The following describes two proteins that form a bound complex.

Sequence of protein 2:
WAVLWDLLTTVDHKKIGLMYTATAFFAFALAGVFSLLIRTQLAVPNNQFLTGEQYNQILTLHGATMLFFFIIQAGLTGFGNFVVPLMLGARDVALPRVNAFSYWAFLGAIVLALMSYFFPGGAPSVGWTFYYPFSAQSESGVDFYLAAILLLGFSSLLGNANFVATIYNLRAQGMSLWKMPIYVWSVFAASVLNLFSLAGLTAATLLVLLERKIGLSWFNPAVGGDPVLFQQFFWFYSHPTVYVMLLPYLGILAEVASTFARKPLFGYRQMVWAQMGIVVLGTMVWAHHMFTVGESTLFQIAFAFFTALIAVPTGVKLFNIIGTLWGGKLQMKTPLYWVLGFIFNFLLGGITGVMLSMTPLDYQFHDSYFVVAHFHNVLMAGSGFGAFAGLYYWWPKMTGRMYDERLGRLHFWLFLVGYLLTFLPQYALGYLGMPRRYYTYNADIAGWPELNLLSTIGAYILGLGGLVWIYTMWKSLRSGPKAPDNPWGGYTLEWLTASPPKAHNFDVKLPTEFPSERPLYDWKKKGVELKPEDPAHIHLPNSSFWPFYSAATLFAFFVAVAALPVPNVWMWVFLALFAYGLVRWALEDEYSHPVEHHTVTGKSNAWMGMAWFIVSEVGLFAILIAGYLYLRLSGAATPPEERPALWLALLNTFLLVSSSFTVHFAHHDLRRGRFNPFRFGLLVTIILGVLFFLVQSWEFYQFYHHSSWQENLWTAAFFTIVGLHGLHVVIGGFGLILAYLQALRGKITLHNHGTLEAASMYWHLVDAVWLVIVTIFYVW

Sequence of protein 1:
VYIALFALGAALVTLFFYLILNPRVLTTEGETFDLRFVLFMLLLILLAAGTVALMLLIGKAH

Residue-level contacts at the interface:
Residue I634 in protein 2 interacts with residue V53 in protein 1 (closest heavy-atom distance 3.7 Å).
Residue K614 in protein 2 contacts residue L27 in protein 1 (closest heavy-atom distance 2.6 Å).
Residue A637 in protein 2 contacts residue L57 in protein 1 (closest heavy-atom distance 3.9 Å).
Residue S307 in protein 2 interacts with residue I59 in protein 1 (closest heavy-atom distance 2.9 Å).
Residue Y641 in protein 2 contacts residue K61 in protein 1 (closest heavy-atom distance 3.2 Å).
Residue A637 in protein 2 interacts with residue A54 in protein 1 (closest heavy-atom distance 3.8 Å).
Residue W618 in protein 2 is in contact with residue L27 in protein 1 (closest heavy-atom distance 3.5 Å).
Residue Y179 in protein 2 is in contact with residue N23 in protein 1 (closest heavy-atom distance 3.8 Å).
Residue F314 in protein 2 contacts residue M56 in protein 1 (closest heavy-atom distance 3.3 Å).
Residue Y179 in protein 2 is in contact with residue P24 in protein 1 (closest heavy-atom distance 3.4 Å).
Residue H675 in protein 2 interacts with residue E32 in protein 1 (closest heavy-atom distance 3.5 Å).
Residue A779 in protein 2 interacts with residue V39 in protein 1 (closest heavy-atom distance 3.7 Å).
Residue L640 in protein 2 interacts with residue A54 in protein 1 (closest heavy-atom distance 4.0 Å).
Residue F247 in protein 2 is in contact with residue V53 in protein 1 (closest heavy-atom distance 3.9 Å).
Residue V629 in protein 2 is in contact with residue M42 in protein 1 (closest heavy-atom distance 3.7 Å).
Residue S307 in protein 2 is in contact with residue A62 in protein 1 (closest heavy-atom distance 3.5 Å).
Residue E306 in protein 2 interacts with residue H63 in protein 1 (closest heavy-atom distance 3.7 Å).
Residue V626 in protein 2 contacts residue L22 in protein 1 (closest heavy-atom distance 3.7 Å).
Residue Q243 in protein 2 interacts with residue L57 in protein 1 (closest heavy-atom distance 3.3 Å).
Residue S307 in protein 2 contacts residue G60 in protein 1 (closest heavy-atom distance 2.9 Å).
Residue L309 in protein 2 contacts residue I59 in protein 1 (closest heavy-atom distance 3.9 Å).
Residue F310 in protein 2 interacts with residue M56 in protein 1 (closest heavy-atom distance 3.3 Å).
Residue R682 in protein 2 interacts with residue E32 in protein 1 (closest heavy-atom distance 3.2 Å).
Residue F310 in protein 2 is in contact with residue G60 in protein 1 (closest heavy-atom distance 3.3 Å).
Residue E306 in protein 2 contacts residue K61 in protein 1 (closest heavy-atom distance 2.8 Å).
Residue Y179 in protein 2 contacts residue L22 in protein 1 (closest heavy-atom distance 2.9 Å).
Residue I636 in protein 2 is in contact with residue A50 in protein 1 (closest heavy-atom distance 3.9 Å).
Residue A637 in protein 2 contacts residue A50 in protein 1 (closest heavy-atom distance 3.4 Å).
Residue T612 in protein 2 contacts residue T28 in protein 1 (closest heavy-atom distance 3.3 Å).
Residue M619 in protein 2 is in contact with residue L27 in protein 1 (closest heavy-atom distance 3.7 Å).
Residue F317 in protein 2 interacts with residue I4 in protein 1 (closest heavy-atom distance 3.8 Å).
Residue Y641 in protein 2 is in contact with residue L58 in protein 1 (closest heavy-atom distance 3.8 Å).
Residue Y641 in protein 2 is in contact with residue L57 in protein 1 (closest heavy-atom distance 3.7 Å).
Residue H679 in protein 2 interacts with residue E32 in protein 1 (closest heavy-atom distance 2.9 Å).
Residue W618 in protein 2 interacts with residue F34 in protein 1 (closest heavy-atom distance 3.9 Å).
Residue W618 in protein 2 is in contact with residue D35 in protein 1 (closest heavy-atom distance 3.3 Å).
Residue L309 in protein 2 interacts with residue I4 in protein 1 (closest heavy-atom distance 3.6 Å).
Residue A633 in protein 2 is in contact with residue A50 in protein 1 (closest heavy-atom distance 3.5 Å).
Residue L188 in protein 2 interacts with residue P24 in protein 1 (closest heavy-atom distance 3.5 Å).
Residue Y179 in protein 2 is in contact with residue L27 in protein 1 (closest heavy-atom distance 3.9 Å).
Residue R683 in protein 2 is in contact with residue E32 in protein 1 (closest heavy-atom distance 3.2 Å).
Residue A622 in protein 2 contacts residue F38 in protein 1 (closest heavy-atom distance 3.6 Å).
Residue S307 in protein 2 contacts residue H63 in protein 1 (closest heavy-atom distance 3.5 Å).
Residue K614 in protein 2 contacts residue T29 in protein 1 (closest heavy-atom distance 2.9 Å).
Residue K614 in protein 2 contacts residue F34 in protein 1 (closest heavy-atom distance 3.8 Å).
Residue D237 in protein 2 interacts with residue K61 in protein 1 (closest heavy-atom distance 3.4 Å).
Residue A779 in protein 2 interacts with residue L43 in protein 1 (closest heavy-atom distance 3.0 Å).
Residue A637 in protein 2 is in contact with residue V53 in protein 1 (closest heavy-atom distance 3.7 Å).
Residue V780 in protein 2 interacts with residue I46 in protein 1 (closest heavy-atom distance 3.8 Å).
Residue M295 in protein 2 contacts residue A11 in protein 1 (closest heavy-atom distance 3.9 Å).
Residue A313 in protein 2 is in contact with residue I4 in protein 1 (closest heavy-atom distance 3.8 Å).
Residue H775 in protein 2 interacts with residue V39 in protein 1 (closest heavy-atom distance 3.5 Å).
Residue F317 in protein 2 contacts residue F7 in protein 1 (closest heavy-atom distance 3.9 Å).
Residue W623 in protein 2 contacts residue L22 in protein 1 (closest heavy-atom distance 3.6 Å).
Residue E306 in protein 2 is in contact with residue G60 in protein 1 (closest heavy-atom distance 3.4 Å).
Residue G305 in protein 2 contacts residue H63 in protein 1 (closest heavy-atom distance 2.9 Å).
Residue V783 in protein 2 contacts residue L43 in protein 1 (closest heavy-atom distance 3.1 Å).
Residue M772 in protein 2 contacts residue V39 in protein 1 (closest heavy-atom distance 4.0 Å).
Residue F310 in protein 2 interacts with residue I59 in protein 1 (closest heavy-atom distance 3.8 Å).
Residue A633 in protein 2 is in contact with residue A49 in protein 1 (closest heavy-atom distance 3.7 Å).